Interface contacts:
Residue K151 in the first protein is in contact with residue Q85 in the second protein (closest heavy-atom distance 2.4 Å).
Residue R176 in the first protein interacts with residue Q89 in the second protein (closest heavy-atom distance 3.1 Å).
Residue H344 in the first protein interacts with residue L77 in the second protein (closest heavy-atom distance 3.0 Å).
Residue N184 in the first protein interacts with residue Q85 in the second protein (closest heavy-atom distance 3.5 Å).
Residue E67 in the first protein interacts with residue Y93 in the second protein (closest heavy-atom distance 2.3 Å).
Residue C140 in the first protein contacts residue F91 in the second protein (closest heavy-atom distance 3.6 Å).
Residue N434 in the first protein is in contact with residue I67 in the second protein (closest heavy-atom distance 2.9 Å).
Residue G101 in the first protein is in contact with residue F91 in the second protein (closest heavy-atom distance 3.5 Å).
Residue N225 in the first protein contacts residue V81 in the second protein (closest heavy-atom distance 3.6 Å).
Residue N177 in the first protein interacts with residue Q89 in the second protein (closest heavy-atom distance 3.0 Å).
Residue N143 in the first protein is in contact with residue Y87 in the second protein (closest heavy-atom distance 3.6 Å).
Residue N225 in the first protein interacts with residue N82 in the second protein (closest heavy-atom distance 2.9 Å).
Residue N268 in the first protein is in contact with residue Q80 in the second protein (closest heavy-atom distance 3.1 Å).
Residue R438 in the first protein interacts with residue L65 in the second protein (closest heavy-atom distance 3.5 Å).
Residue T142 in the first protein interacts with residue A86 in the second protein (closest heavy-atom distance 3.5 Å).
Residue N136 in the first protein contacts residue R92 in the second protein (closest heavy-atom distance 2.8 Å).
Residue I312 in the first protein is in contact with residue N76 in the second protein (closest heavy-atom distance 3.5 Å).
Residue E423 in the first protein interacts with residue S70 in the second protein (closest heavy-atom distance 3.5 Å).
Residue R173 in the first protein is in contact with residue P90 in the second protein (closest heavy-atom distance 2.5 Å).
Residue R173 in the first protein contacts residue R92 in the second protein (closest heavy-atom distance 3.5 Å).
Residue N351 in the first protein interacts with residue K73 in the second protein (closest heavy-atom distance 2.8 Å).
Residue N143 in the first protein interacts with residue S88 in the second protein (closest heavy-atom distance 2.7 Å).
Residue E64 in the first protein contacts residue Y93 in the second protein (closest heavy-atom distance 3.4 Å).
Residue R308 in the first protein is in contact with residue S74 in the second protein (closest heavy-atom distance 3.4 Å).
Residue I312 in the first protein is in contact with residue K73 in the second protein (closest heavy-atom distance 3.6 Å).
Residue N427 in the first protein interacts with residue S70 in the second protein (closest heavy-atom distance 3.0 Å).
Residue N177 in the first protein is in contact with residue S88 in the second protein (closest heavy-atom distance 3.5 Å).
Residue A63 in the first protein contacts residue Y93 in the second protein (closest heavy-atom distance 3.6 Å).
Residue R350 in the first protein interacts with residue S74 in the second protein (closest heavy-atom distance 3.2 Å).
Residue N351 in the first protein is in contact with residue S74 in the second protein (closest heavy-atom distance 2.8 Å).
Residue W477 in the first protein is in contact with residue L64 in the second protein (closest heavy-atom distance 3.0 Å).
Residue L396 in the first protein interacts with residue H66 in the second protein (closest heavy-atom distance 3.0 Å).
Residue W477 in the first protein is in contact with residue I67 in the second protein (closest heavy-atom distance 3.4 Å).
Residue N136 in the first protein contacts residue F91 in the second protein (closest heavy-atom distance 3.4 Å).
Residue V228 in the first protein is in contact with residue Q80 in the second protein (closest heavy-atom distance 3.4 Å).
Residue E317 in the first protein interacts with residue K73 in the second protein (closest heavy-atom distance 2.6 Å).
Residue V94 in the first protein interacts with residue R92 in the second protein (closest heavy-atom distance 3.2 Å).
Residue G139 in the first protein is in contact with residue S88 in the second protein (closest heavy-atom distance 3.2 Å).
Residue N268 in the first protein is in contact with residue A79 in the second protein (closest heavy-atom distance 3.2 Å).
Residue S347 in the first protein contacts residue S74 in the second protein (closest heavy-atom distance 2.7 Å).
Residue R308 in the first protein interacts with residue L77 in the second protein (closest heavy-atom distance 3.4 Å).
Residue Q261 in the first protein contacts residue N82 in the second protein (closest heavy-atom distance 2.4 Å).
Residue N184 in the first protein interacts with residue A86 in the second protein (closest heavy-atom distance 2.9 Å).
Residue N309 in the first protein interacts with residue L77 in the second protein (closest heavy-atom distance 2.9 Å).
Residue T221 in the first protein is in contact with residue N82 in the second protein (closest heavy-atom distance 3.6 Å).
Residue N427 in the first protein is in contact with residue V69 in the second protein (closest heavy-atom distance 3.6 Å).
Residue R438 in the first protein interacts with residue H66 in the second protein (closest heavy-atom distance 3.4 Å).
Residue R350 in the first protein interacts with residue K73 in the second protein (closest heavy-atom distance 3.4 Å).
Residue H187 in the first protein is in contact with residue E84 in the second protein (closest heavy-atom distance 3.6 Å).
Residue E132 in the first protein is in contact with residue R92 in the second protein (closest heavy-atom distance 2.3 Å).
Residue Y217 in the first protein interacts with residue E84 in the second protein (closest heavy-atom distance 2.7 Å).
Residue H187 in the first protein is in contact with residue N82 in the second protein (closest heavy-atom distance 3.4 Å).
Residue S311 in the first protein interacts with residue K73 in the second protein (closest heavy-atom distance 3.0 Å).
Residue R350 in the first protein interacts with residue P71 in the second protein (closest heavy-atom distance 3.5 Å).
Residue N309 in the first protein interacts with residue N76 in the second protein (closest heavy-atom distance 3.5 Å).
Residue H187 in the first protein is in contact with residue T83 in the second protein (closest heavy-atom distance 3.5 Å).
Residue T146 in the first protein is in contact with residue A86 in the second protein (closest heavy-atom distance 3.2 Å).
Residue R308 in the first protein is in contact with residue S75 in the second protein (closest heavy-atom distance 2.4 Å).
Residue W477 in the first protein contacts residue L65 in the second protein (closest heavy-atom distance 3.5 Å).
Residue T146 in the first protein interacts with residue Q85 in the second protein (closest heavy-atom distance 2.5 Å).

Sequence of the first protein:
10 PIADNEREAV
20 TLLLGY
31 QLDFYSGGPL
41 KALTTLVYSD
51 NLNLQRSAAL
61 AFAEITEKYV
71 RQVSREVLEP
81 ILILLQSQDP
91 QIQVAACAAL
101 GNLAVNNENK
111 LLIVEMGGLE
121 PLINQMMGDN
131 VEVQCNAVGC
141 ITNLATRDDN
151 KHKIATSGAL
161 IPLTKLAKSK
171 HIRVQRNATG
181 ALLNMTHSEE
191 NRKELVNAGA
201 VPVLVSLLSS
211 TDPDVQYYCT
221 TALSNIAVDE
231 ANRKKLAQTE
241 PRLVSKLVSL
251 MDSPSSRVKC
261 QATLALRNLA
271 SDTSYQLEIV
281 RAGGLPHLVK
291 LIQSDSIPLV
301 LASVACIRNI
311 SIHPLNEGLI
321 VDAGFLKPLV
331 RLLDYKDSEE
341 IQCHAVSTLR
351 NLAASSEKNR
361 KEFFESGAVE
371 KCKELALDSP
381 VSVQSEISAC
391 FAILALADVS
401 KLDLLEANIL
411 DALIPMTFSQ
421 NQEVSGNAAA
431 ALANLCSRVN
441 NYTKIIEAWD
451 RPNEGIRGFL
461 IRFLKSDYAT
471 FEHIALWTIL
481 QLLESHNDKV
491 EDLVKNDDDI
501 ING

The following describes two proteins that form a bound complex.

Sequence of the second protein:
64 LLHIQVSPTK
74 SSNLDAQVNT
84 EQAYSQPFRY